These two protein chains interact to form a complex.

Sequence of chain B:
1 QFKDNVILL

Sequence of chain A:
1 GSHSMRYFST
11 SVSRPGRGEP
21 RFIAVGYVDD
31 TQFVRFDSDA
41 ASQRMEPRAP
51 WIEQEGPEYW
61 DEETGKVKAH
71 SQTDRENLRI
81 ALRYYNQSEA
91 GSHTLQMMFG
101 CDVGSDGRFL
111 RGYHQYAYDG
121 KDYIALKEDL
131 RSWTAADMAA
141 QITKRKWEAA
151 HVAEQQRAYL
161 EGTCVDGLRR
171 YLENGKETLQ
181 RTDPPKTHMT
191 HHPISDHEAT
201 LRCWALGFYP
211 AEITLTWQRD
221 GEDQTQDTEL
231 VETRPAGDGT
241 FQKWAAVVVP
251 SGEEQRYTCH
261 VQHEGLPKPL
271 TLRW

Interface contacts:
Residue Y116 in chain A contacts residue I7 in chain B (closest heavy-atom distance 4.4 Å).
Residue H70 in chain A interacts with residue N5 in chain B (closest heavy-atom distance 4.3 Å).
Residue H114 in chain A contacts residue I7 in chain B (closest heavy-atom distance 3.7 Å).
Residue K146 in chain A contacts residue L9 in chain B (closest heavy-atom distance 3.8 Å).
Residue Y59 in chain A interacts with residue Q1 in chain B (closest heavy-atom distance 4.1 Å).
Residue A69 in chain A contacts residue V6 in chain B (closest heavy-atom distance 4.7 Å).
Residue Y171 in chain A contacts residue Q1 in chain B (closest heavy-atom distance 2.6 Å).
Residue A24 in chain A contacts residue F2 in chain B (closest heavy-atom distance 4.5 Å).
Residue I142 in chain A interacts with residue L9 in chain B (closest heavy-atom distance 4.8 Å).
Residue M97 in chain A contacts residue I7 in chain B (closest heavy-atom distance 4.6 Å).
Residue N77 in chain A contacts residue L8 in chain B (closest heavy-atom distance 3.3 Å).
Residue T143 in chain A interacts with residue L9 in chain B (closest heavy-atom distance 2.7 Å).
Residue E76 in chain A is in contact with residue L8 in chain B (closest heavy-atom distance 3.7 Å).
Residue E63 in chain A interacts with residue Q1 in chain B (closest heavy-atom distance 3.6 Å).
Residue M5 in chain A is in contact with residue Q1 in chain B (closest heavy-atom distance 3.9 Å).
Residue H70 in chain A contacts residue F2 in chain B (closest heavy-atom distance 3.9 Å).
Residue T73 in chain A is in contact with residue L8 in chain B (closest heavy-atom distance 3.8 Å).
Residue Y7 in chain A interacts with residue Q1 in chain B (closest heavy-atom distance 2.8 Å).
Residue Q156 in chain A interacts with residue I7 in chain B (closest heavy-atom distance 3.2 Å).
Residue T73 in chain A interacts with residue I7 in chain B (closest heavy-atom distance 3.2 Å).
Residue W147 in chain A contacts residue I7 in chain B (closest heavy-atom distance 3.5 Å).
Residue N77 in chain A is in contact with residue L9 in chain B (closest heavy-atom distance 2.9 Å).
Residue M45 in chain A is in contact with residue F2 in chain B (closest heavy-atom distance 4.2 Å).
Residue V67 in chain A interacts with residue F2 in chain B (closest heavy-atom distance 4.2 Å).
Residue A81 in chain A interacts with residue L9 in chain B (closest heavy-atom distance 4.3 Å).
Residue K66 in chain A interacts with residue D4 in chain B (closest heavy-atom distance 3.7 Å).
Residue Y84 in chain A interacts with residue L9 in chain B (closest heavy-atom distance 2.5 Å).
Residue F99 in chain A interacts with residue Q1 in chain B (closest heavy-atom distance 4.8 Å).
Residue Y159 in chain A contacts residue K3 in chain B (closest heavy-atom distance 3.6 Å).
Residue Y159 in chain A is in contact with residue D4 in chain B (closest heavy-atom distance 4.8 Å).
Residue M97 in chain A contacts residue K3 in chain B (closest heavy-atom distance 3.2 Å).
Residue I80 in chain A interacts with residue L9 in chain B (closest heavy-atom distance 3.9 Å).
Residue L95 in chain A contacts residue L9 in chain B (closest heavy-atom distance 4.1 Å).
Residue Q156 in chain A interacts with residue N5 in chain B (closest heavy-atom distance 3.0 Å).
Residue W147 in chain A contacts residue L9 in chain B (closest heavy-atom distance 3.8 Å).
Residue Y159 in chain A interacts with residue Q1 in chain B (closest heavy-atom distance 2.5 Å).
Residue T73 in chain A is in contact with residue V6 in chain B (closest heavy-atom distance 3.3 Å).
Residue K66 in chain A interacts with residue F2 in chain B (closest heavy-atom distance 3.0 Å).
Residue V152 in chain A interacts with residue I7 in chain B (closest heavy-atom distance 3.9 Å).
Residue Y123 in chain A interacts with residue L9 in chain B (closest heavy-atom distance 3.8 Å).
Residue T163 in chain A is in contact with residue Q1 in chain B (closest heavy-atom distance 3.6 Å).
Residue Y116 in chain A contacts residue L9 in chain B (closest heavy-atom distance 4.6 Å).
Residue T143 in chain A interacts with residue L8 in chain B (closest heavy-atom distance 4.7 Å).
Residue H114 in chain A interacts with residue K3 in chain B (closest heavy-atom distance 3.9 Å).
Residue G167 in chain A interacts with residue Q1 in chain B (closest heavy-atom distance 4.1 Å).
Residue T163 in chain A interacts with residue F2 in chain B (closest heavy-atom distance 4.9 Å).
Residue H70 in chain A interacts with residue K3 in chain B (closest heavy-atom distance 3.1 Å).
Residue F99 in chain A contacts residue F2 in chain B (closest heavy-atom distance 3.6 Å).
Residue K66 in chain A interacts with residue K3 in chain B (closest heavy-atom distance 3.5 Å).
Residue Q155 in chain A is in contact with residue N5 in chain B (closest heavy-atom distance 3.0 Å).
Residue W147 in chain A contacts residue L8 in chain B (closest heavy-atom distance 2.6 Å).
Residue E63 in chain A interacts with residue F2 in chain B (closest heavy-atom distance 2.8 Å).
Residue Y159 in chain A interacts with residue F2 in chain B (closest heavy-atom distance 3.9 Å).
Residue N77 in chain A contacts residue I7 in chain B (closest heavy-atom distance 3.3 Å).
Residue I80 in chain A contacts residue L8 in chain B (closest heavy-atom distance 3.9 Å).
Residue Y7 in chain A contacts residue F2 in chain B (closest heavy-atom distance 3.5 Å).
Residue F33 in chain A is in contact with residue Q1 in chain B (closest heavy-atom distance 4.8 Å).
Residue Q156 in chain A contacts residue K3 in chain B (closest heavy-atom distance 3.9 Å).
Residue K66 in chain A interacts with residue Q1 in chain B (closest heavy-atom distance 4.2 Å).
Residue F99 in chain A is in contact with residue K3 in chain B (closest heavy-atom distance 3.6 Å).